Contacts between the two chains:
Residue S16 in the second protein is in contact with residue M1 in the first protein (closest heavy-atom distance 4.0 Å).
Residue R218 in the second protein contacts residue R142 in the first protein (closest heavy-atom distance 3.6 Å).
Residue M221 in the second protein interacts with residue E192 in the first protein (closest heavy-atom distance 3.8 Å).
Residue P215 in the second protein interacts with residue S138 in the first protein (closest heavy-atom distance 3.7 Å).
Residue P215 in the second protein is in contact with residue M1 in the first protein (closest heavy-atom distance 4.9 Å).
Residue R219 in the second protein interacts with residue E192 in the first protein (closest heavy-atom distance 4.1 Å).
Residue Y212 in the second protein interacts with residue Y34 in the first protein (closest heavy-atom distance 3.7 Å).
Residue E15 in the second protein contacts residue M1 in the first protein (closest heavy-atom distance 4.1 Å).
Residue Y212 in the second protein is in contact with residue K35 in the first protein (closest heavy-atom distance 4.7 Å).
Residue P213 in the second protein interacts with residue P33 in the first protein (closest heavy-atom distance 3.3 Å).
Residue R219 in the second protein contacts residue R191 in the first protein (closest heavy-atom distance 3.3 Å).
Residue D189 in the second protein contacts residue R191 in the first protein (closest heavy-atom distance 3.6 Å).
Residue P215 in the second protein is in contact with residue Y34 in the first protein (closest heavy-atom distance 3.7 Å).
Residue M221 in the second protein contacts residue R191 in the first protein (closest heavy-atom distance 3.5 Å).
Residue F17 in the second protein interacts with residue Y34 in the first protein (closest heavy-atom distance 3.6 Å).
Residue P215 in the second protein interacts with residue P140 in the first protein (closest heavy-atom distance 3.2 Å).
Residue L188 in the second protein is in contact with residue R191 in the first protein (closest heavy-atom distance 4.1 Å).
Residue N214 in the second protein contacts residue V139 in the first protein (closest heavy-atom distance 3.3 Å).
Residue R218 in the second protein interacts with residue V141 in the first protein (closest heavy-atom distance 3.9 Å).
Residue P215 in the second protein is in contact with residue I3 in the first protein (closest heavy-atom distance 3.8 Å).
Residue V217 in the second protein is in contact with residue S137 in the first protein (closest heavy-atom distance 3.4 Å).
Residue R218 in the second protein contacts residue E192 in the first protein (closest heavy-atom distance 3.3 Å).
Residue Y173 in the second protein is in contact with residue R191 in the first protein (closest heavy-atom distance 3.6 Å).
Residue R218 in the second protein interacts with residue S137 in the first protein (closest heavy-atom distance 2.8 Å).
Residue Y212 in the second protein is in contact with residue P33 in the first protein (closest heavy-atom distance 3.5 Å).
Residue Y212 in the second protein interacts with residue K32 in the first protein (closest heavy-atom distance 3.7 Å).
Residue L216 in the second protein is in contact with residue S137 in the first protein (closest heavy-atom distance 2.8 Å).
Residue P213 in the second protein is in contact with residue Y34 in the first protein (closest heavy-atom distance 3.5 Å).
Residue P213 in the second protein contacts residue E192 in the first protein (closest heavy-atom distance 3.8 Å).
Residue F220 in the second protein interacts with residue R191 in the first protein (closest heavy-atom distance 4.9 Å).
Residue R218 in the second protein contacts residue K136 in the first protein (closest heavy-atom distance 3.0 Å).
Residue L216 in the second protein interacts with residue S138 in the first protein (closest heavy-atom distance 4.7 Å).
Residue V217 in the second protein is in contact with residue V139 in the first protein (closest heavy-atom distance 4.7 Å).
Residue F17 in the second protein is in contact with residue M1 in the first protein (closest heavy-atom distance 3.6 Å).
Residue L216 in the second protein interacts with residue I3 in the first protein (closest heavy-atom distance 4.2 Å).
Residue P190 in the second protein interacts with residue P190 in the first protein (closest heavy-atom distance 3.7 Å).
Residue R219 in the second protein is in contact with residue D189 in the first protein (closest heavy-atom distance 4.0 Å).
Residue R218 in the second protein contacts residue S138 in the first protein (closest heavy-atom distance 2.8 Å).
Residue E210 in the second protein contacts residue P33 in the first protein (closest heavy-atom distance 3.6 Å).
Residue R191 in the second protein is in contact with residue R191 in the first protein (closest heavy-atom distance 3.2 Å).
Residue P215 in the second protein interacts with residue H78 in the first protein (closest heavy-atom distance 4.1 Å).
Residue P215 in the second protein contacts residue S137 in the first protein (closest heavy-atom distance 4.2 Å).
Residue L211 in the second protein interacts with residue K35 in the first protein (closest heavy-atom distance 4.5 Å).
Residue P213 in the second protein is in contact with residue G193 in the first protein (closest heavy-atom distance 4.2 Å).
Residue P213 in the second protein interacts with residue K35 in the first protein (closest heavy-atom distance 3.9 Å).
Residue R219 in the second protein contacts residue Y173 in the first protein (closest heavy-atom distance 4.3 Å).
Residue P213 in the second protein interacts with residue L195 in the first protein (closest heavy-atom distance 4.1 Å).
Residue R104 in the second protein contacts residue Q100 in the first protein (closest heavy-atom distance 4.8 Å).
Residue L216 in the second protein interacts with residue I134 in the first protein (closest heavy-atom distance 3.8 Å).
Residue L188 in the second protein interacts with residue G193 in the first protein (closest heavy-atom distance 4.8 Å).
Residue R218 in the second protein contacts residue V139 in the first protein (closest heavy-atom distance 3.8 Å).
Residue L216 in the second protein interacts with residue M1 in the first protein (closest heavy-atom distance 4.2 Å).
Residue L216 in the second protein contacts residue H78 in the first protein (closest heavy-atom distance 3.5 Å).
Residue L188 in the second protein contacts residue P190 in the first protein (closest heavy-atom distance 3.5 Å).
Residue P215 in the second protein interacts with residue V139 in the first protein (closest heavy-atom distance 2.9 Å).
Residue E210 in the second protein contacts residue K32 in the first protein (closest heavy-atom distance 3.5 Å).
Residue E224 in the second protein contacts residue K32 in the first protein (closest heavy-atom distance 3.0 Å).
Residue P213 in the second protein contacts residue V139 in the first protein (closest heavy-atom distance 4.4 Å).
Residue M221 in the second protein interacts with residue G193 in the first protein (closest heavy-atom distance 3.9 Å).
Residue R218 in the second protein contacts residue G135 in the first protein (closest heavy-atom distance 3.4 Å).

Sequence of the second protein:
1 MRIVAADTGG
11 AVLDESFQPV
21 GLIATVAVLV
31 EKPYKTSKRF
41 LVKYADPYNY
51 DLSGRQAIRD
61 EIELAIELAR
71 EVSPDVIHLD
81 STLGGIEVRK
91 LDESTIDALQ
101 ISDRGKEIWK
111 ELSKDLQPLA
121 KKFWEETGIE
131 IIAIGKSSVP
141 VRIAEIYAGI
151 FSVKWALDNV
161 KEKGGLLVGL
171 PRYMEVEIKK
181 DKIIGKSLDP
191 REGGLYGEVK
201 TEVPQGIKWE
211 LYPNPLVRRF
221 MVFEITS

Sequence of the first protein:
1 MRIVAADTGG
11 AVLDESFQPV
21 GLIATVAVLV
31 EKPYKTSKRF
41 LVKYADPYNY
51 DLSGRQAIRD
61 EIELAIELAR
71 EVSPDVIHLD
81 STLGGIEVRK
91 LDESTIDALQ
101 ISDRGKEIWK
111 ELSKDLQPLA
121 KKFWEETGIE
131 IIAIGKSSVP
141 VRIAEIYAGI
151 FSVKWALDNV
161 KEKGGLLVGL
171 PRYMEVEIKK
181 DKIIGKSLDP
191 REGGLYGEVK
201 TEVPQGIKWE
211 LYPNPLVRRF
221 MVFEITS

These two protein chains interact to form a complex.